Contacts between the two chains:
Residue Y135 in protein 1 interacts with residue T29 in protein 2 (closest heavy-atom distance 4.9 Å).
Residue Y135 in protein 1 contacts residue P32 in protein 2 (closest heavy-atom distance 3.6 Å).
Residue R136 in protein 1 is in contact with residue R30 in protein 2 (closest heavy-atom distance 3.8 Å).
Residue W14 in protein 1 interacts with residue S25 in protein 2 (closest heavy-atom distance 3.1 Å).
Residue L137 in protein 1 contacts residue P32 in protein 2 (closest heavy-atom distance 3.6 Å).
Residue W32 in protein 1 is in contact with residue F19 in protein 2 (closest heavy-atom distance 3.4 Å).
Residue F33 in protein 1 interacts with residue F23 in protein 2 (closest heavy-atom distance 3.7 Å).
Residue W97 in protein 1 contacts residue T8 in protein 2 (closest heavy-atom distance 3.6 Å).
Residue E132 in protein 1 is in contact with residue F23 in protein 2 (closest heavy-atom distance 3.9 Å).
Residue W32 in protein 1 interacts with residue D27 in protein 2 (closest heavy-atom distance 2.4 Å).
Residue C18 in protein 1 interacts with residue S25 in protein 2 (closest heavy-atom distance 4.6 Å).
Residue R136 in protein 1 is in contact with residue P32 in protein 2 (closest heavy-atom distance 3.4 Å).
Residue W131 in protein 1 contacts residue F23 in protein 2 (closest heavy-atom distance 4.4 Å).
Residue T22 in protein 1 interacts with residue R30 in protein 2 (closest heavy-atom distance 3.7 Å).
Residue L36 in protein 1 contacts residue V15 in protein 2 (closest heavy-atom distance 3.6 Å).
Residue C18 in protein 1 is in contact with residue R30 in protein 2 (closest heavy-atom distance 4.2 Å).
Residue L102 in protein 1 contacts residue M1 in protein 2 (closest heavy-atom distance 4.9 Å).
Residue W14 in protein 1 contacts residue G22 in protein 2 (closest heavy-atom distance 3.8 Å).
Residue F33 in protein 1 is in contact with residue F19 in protein 2 (closest heavy-atom distance 3.6 Å).
Residue I96 in protein 1 contacts residue L4 in protein 2 (closest heavy-atom distance 4.2 Å).
Residue Y135 in protein 1 interacts with residue R30 in protein 2 (closest heavy-atom distance 4.8 Å).
Residue C18 in protein 1 interacts with residue G22 in protein 2 (closest heavy-atom distance 5.0 Å).
Residue T22 in protein 1 is in contact with residue D27 in protein 2 (closest heavy-atom distance 4.4 Å).
Residue P39 in protein 1 contacts residue W11 in protein 2 (closest heavy-atom distance 3.6 Å).
Residue I96 in protein 1 contacts residue M1 in protein 2 (closest heavy-atom distance 3.5 Å).
Residue W97 in protein 1 contacts residue L4 in protein 2 (closest heavy-atom distance 4.4 Å).
Residue W97 in protein 1 contacts residue K5 in protein 2 (closest heavy-atom distance 3.4 Å).
Residue Y135 in protein 1 interacts with residue T28 in protein 2 (closest heavy-atom distance 3.5 Å).
Residue W14 in protein 1 contacts residue F21 in protein 2 (closest heavy-atom distance 3.5 Å).
Residue W97 in protein 1 interacts with residue Y9 in protein 2 (closest heavy-atom distance 3.7 Å).
Residue Y135 in protein 1 is in contact with residue N31 in protein 2 (closest heavy-atom distance 3.4 Å).
Residue R136 in protein 1 is in contact with residue D27 in protein 2 (closest heavy-atom distance 3.3 Å).
Residue E98 in protein 1 is in contact with residue K5 in protein 2 (closest heavy-atom distance 3.8 Å).
Residue W14 in protein 1 is in contact with residue L18 in protein 2 (closest heavy-atom distance 3.5 Å).
Residue L36 in protein 1 is in contact with residue F19 in protein 2 (closest heavy-atom distance 3.5 Å).
Residue W32 in protein 1 is in contact with residue L18 in protein 2 (closest heavy-atom distance 3.8 Å).
Residue W32 in protein 1 is in contact with residue F23 in protein 2 (closest heavy-atom distance 3.9 Å).
Residue Y135 in protein 1 interacts with residue D27 in protein 2 (closest heavy-atom distance 3.8 Å).
Residue V35 in protein 1 contacts residue V15 in protein 2 (closest heavy-atom distance 4.0 Å).
Residue W32 in protein 1 is in contact with residue G22 in protein 2 (closest heavy-atom distance 3.4 Å).
Residue P39 in protein 1 contacts residue V15 in protein 2 (closest heavy-atom distance 4.7 Å).
Residue V35 in protein 1 interacts with residue L18 in protein 2 (closest heavy-atom distance 4.4 Å).
Residue W97 in protein 1 interacts with residue M1 in protein 2 (closest heavy-atom distance 4.1 Å).
Residue G138 in protein 1 contacts residue P32 in protein 2 (closest heavy-atom distance 3.6 Å).
Residue F17 in protein 1 is in contact with residue L18 in protein 2 (closest heavy-atom distance 3.6 Å).
Residue R136 in protein 1 contacts residue N31 in protein 2 (closest heavy-atom distance 4.9 Å).

Sequence of protein 1:
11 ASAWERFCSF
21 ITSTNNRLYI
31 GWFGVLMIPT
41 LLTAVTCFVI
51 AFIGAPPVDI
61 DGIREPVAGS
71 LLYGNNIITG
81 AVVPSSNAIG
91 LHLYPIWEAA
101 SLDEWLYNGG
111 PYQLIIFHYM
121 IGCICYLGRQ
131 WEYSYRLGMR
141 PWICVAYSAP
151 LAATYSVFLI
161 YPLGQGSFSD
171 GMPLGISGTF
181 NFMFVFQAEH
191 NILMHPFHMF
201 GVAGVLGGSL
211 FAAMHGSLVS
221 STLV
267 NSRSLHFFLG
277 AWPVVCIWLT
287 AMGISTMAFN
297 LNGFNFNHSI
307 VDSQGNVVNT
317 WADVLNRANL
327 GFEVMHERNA

Sequence of protein 2:
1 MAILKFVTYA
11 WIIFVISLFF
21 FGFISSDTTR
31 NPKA

This data describes a binding interaction between two proteins.